Sequence of the first protein:
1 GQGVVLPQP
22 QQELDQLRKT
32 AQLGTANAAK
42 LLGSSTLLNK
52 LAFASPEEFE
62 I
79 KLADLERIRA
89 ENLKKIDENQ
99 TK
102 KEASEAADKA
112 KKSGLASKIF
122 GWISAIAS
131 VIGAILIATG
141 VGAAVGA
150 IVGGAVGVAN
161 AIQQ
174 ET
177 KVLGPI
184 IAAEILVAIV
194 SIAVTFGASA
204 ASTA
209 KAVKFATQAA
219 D

This data describes a binding interaction between two proteins.

Residue-level contacts at the interface:
Residue A143 in the first protein contacts residue Y85 in the second protein (closest heavy-atom distance 3.6 Å).
Residue G140 in the first protein interacts with residue L9 in the second protein (closest heavy-atom distance 3.3 Å).
Residue V4 in the first protein is in contact with residue Y83 in the second protein (closest heavy-atom distance 3.5 Å).
Residue S125 in the first protein is in contact with residue D81 in the second protein (closest heavy-atom distance 2.9 Å).
Residue S202 in the first protein interacts with residue E6 in the second protein (closest heavy-atom distance 3.0 Å).
Residue P9 in the first protein is in contact with residue T31 in the second protein (closest heavy-atom distance 3.2 Å).
Residue R87 in the first protein is in contact with residue F8 in the second protein (closest heavy-atom distance 3.4 Å).
Residue A32 in the first protein is in contact with residue V54 in the second protein (closest heavy-atom distance 3.5 Å).
Residue L6 in the first protein interacts with residue Y30 in the second protein (closest heavy-atom distance 3.5 Å).
Residue T206 in the first protein contacts residue E6 in the second protein (closest heavy-atom distance 2.5 Å).
Residue G1 in the first protein contacts residue H42 in the second protein (closest heavy-atom distance 3.0 Å).
Residue I150 in the first protein interacts with residue Y85 in the second protein (closest heavy-atom distance 3.6 Å).
Residue I150 in the first protein is in contact with residue D81 in the second protein (closest heavy-atom distance 3.6 Å).
Residue I94 in the first protein is in contact with residue D11 in the second protein (closest heavy-atom distance 3.5 Å).
Residue V5 in the first protein is in contact with residue R95 in the second protein (closest heavy-atom distance 2.6 Å).
Residue T198 in the first protein interacts with residue L15 in the second protein (closest heavy-atom distance 3.4 Å).
Residue N97 in the first protein is in contact with residue G12 in the second protein (closest heavy-atom distance 3.1 Å).
Residue L6 in the first protein is in contact with residue Y37 in the second protein (closest heavy-atom distance 3.5 Å).
Residue W123 in the first protein is in contact with residue Y83 in the second protein (closest heavy-atom distance 3.6 Å).
Residue E24 in the first protein interacts with residue T25 in the second protein (closest heavy-atom distance 3.4 Å).
Residue G3 in the first protein is in contact with residue H99 in the second protein (closest heavy-atom distance 3.3 Å).
Residue V4 in the first protein interacts with residue A68 in the second protein (closest heavy-atom distance 3.6 Å).
Residue V151 in the first protein contacts residue C53 in the second protein (closest heavy-atom distance 3.4 Å).
Residue Q8 in the first protein interacts with residue F34 in the second protein (closest heavy-atom distance 3.4 Å).
Residue L28 in the first protein contacts residue V21 in the second protein (closest heavy-atom distance 3.5 Å).
Residue G153 in the first protein contacts residue Q50 in the second protein (closest heavy-atom distance 3.6 Å).
Residue K119 in the first protein interacts with residue S115 in the second protein (closest heavy-atom distance 2.7 Å).
Residue G140 in the first protein is in contact with residue Q10 in the second protein (closest heavy-atom distance 3.0 Å).
Residue W123 in the first protein interacts with residue G112 in the second protein (closest heavy-atom distance 3.6 Å).
Residue I124 in the first protein contacts residue S84 in the second protein (closest heavy-atom distance 3.4 Å).
Residue A201 in the first protein is in contact with residue E2 in the second protein (closest heavy-atom distance 3.6 Å).
Residue V151 in the first protein interacts with residue Q50 in the second protein (closest heavy-atom distance 3.0 Å).
Residue W123 in the first protein is in contact with residue A87 in the second protein (closest heavy-atom distance 3.6 Å).
Residue R87 in the first protein is in contact with residue A7 in the second protein (closest heavy-atom distance 3.5 Å).
Residue G1 in the first protein interacts with residue Y37 in the second protein (closest heavy-atom distance 3.1 Å).
Residue A128 in the first protein is in contact with residue S84 in the second protein (closest heavy-atom distance 3.3 Å).
Residue G140 in the first protein interacts with residue Y58 in the second protein (closest heavy-atom distance 3.3 Å).
Residue T139 in the first protein contacts residue Q10 in the second protein (closest heavy-atom distance 3.2 Å).
Residue V4 in the first protein interacts with residue H99 in the second protein (closest heavy-atom distance 3.5 Å).
Residue V151 in the first protein is in contact with residue R70 in the second protein (closest heavy-atom distance 3.4 Å).
Residue K100 in the first protein interacts with residue Y58 in the second protein (closest heavy-atom distance 3.2 Å).
Residue N97 in the first protein is in contact with residue Y58 in the second protein (closest heavy-atom distance 3.1 Å).
Residue S125 in the first protein contacts residue S84 in the second protein (closest heavy-atom distance 3.0 Å).
Residue P7 in the first protein contacts residue Y30 in the second protein (closest heavy-atom distance 2.5 Å).
Residue P7 in the first protein is in contact with residue R95 in the second protein (closest heavy-atom distance 3.5 Å).
Residue W123 in the first protein is in contact with residue S84 in the second protein (closest heavy-atom distance 3.5 Å).
Residue R29 in the first protein interacts with residue E44 in the second protein (closest heavy-atom distance 3.1 Å).
Residue L83 in the first protein is in contact with residue A4 in the second protein (closest heavy-atom distance 3.4 Å).
Residue A107 in the first protein interacts with residue L91 in the second protein (closest heavy-atom distance 3.5 Å).
Residue G122 in the first protein is in contact with residue S115 in the second protein (closest heavy-atom distance 3.3 Å).
Residue I150 in the first protein contacts residue R70 in the second protein (closest heavy-atom distance 2.7 Å).
Residue V4 in the first protein interacts with residue Y37 in the second protein (closest heavy-atom distance 3.0 Å).
Residue G1 in the first protein interacts with residue H38 in the second protein (closest heavy-atom distance 3.5 Å).
Residue F199 in the first protein contacts residue L9 in the second protein (closest heavy-atom distance 3.6 Å).
Residue A144 in the first protein is in contact with residue H57 in the second protein (closest heavy-atom distance 3.5 Å).
Residue R87 in the first protein is in contact with residue D11 in the second protein (closest heavy-atom distance 2.7 Å).
Residue Q98 in the first protein contacts residue D11 in the second protein (closest heavy-atom distance 2.8 Å).
Residue W123 in the first protein interacts with residue A100 in the second protein (closest heavy-atom distance 3.2 Å).
Residue R29 in the first protein contacts residue I48 in the second protein (closest heavy-atom distance 3.4 Å).
Residue E103 in the first protein contacts residue L91 in the second protein (closest heavy-atom distance 3.4 Å).

Sequence of the second protein:
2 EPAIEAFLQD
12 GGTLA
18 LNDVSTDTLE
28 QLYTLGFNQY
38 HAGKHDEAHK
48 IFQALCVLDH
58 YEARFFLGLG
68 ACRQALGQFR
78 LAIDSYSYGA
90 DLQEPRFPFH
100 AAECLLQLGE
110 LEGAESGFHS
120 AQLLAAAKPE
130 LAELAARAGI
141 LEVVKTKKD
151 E